Sequence of protein 1:
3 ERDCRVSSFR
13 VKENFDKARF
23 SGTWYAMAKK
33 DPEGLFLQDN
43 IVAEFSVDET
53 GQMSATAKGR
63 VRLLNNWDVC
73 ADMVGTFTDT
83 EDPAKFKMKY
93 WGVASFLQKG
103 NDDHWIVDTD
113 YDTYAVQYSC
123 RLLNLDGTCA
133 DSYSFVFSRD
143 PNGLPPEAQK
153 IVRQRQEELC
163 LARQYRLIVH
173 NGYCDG

Contacts between the two chains:
Residue S97 in protein 1 interacts with residue Y7 in protein 2 (closest heavy-atom distance 3.6 Å).
Residue F38 in protein 1 interacts with residue Y25 in protein 2 (closest heavy-atom distance 4.1 Å).
Residue L65 in protein 1 contacts residue A23 in protein 2 (closest heavy-atom distance 4.1 Å).
Residue W69 in protein 1 interacts with residue Y42 in protein 2 (closest heavy-atom distance 4.0 Å).
Residue Q100 in protein 1 interacts with residue N28 in protein 2 (closest heavy-atom distance 3.0 Å).
Residue W69 in protein 1 contacts residue G37 in protein 2 (closest heavy-atom distance 4.4 Å).
Residue V71 in protein 1 contacts residue A39 in protein 2 (closest heavy-atom distance 3.2 Å).
Residue A96 in protein 1 is in contact with residue Q8 in protein 2 (closest heavy-atom distance 4.3 Å).
Residue Y175 in protein 1 interacts with residue A39 in protein 2 (closest heavy-atom distance 3.8 Å).
Residue L66 in protein 1 contacts residue A23 in protein 2 (closest heavy-atom distance 3.8 Å).
Residue L99 in protein 1 interacts with residue Y30 in protein 2 (closest heavy-atom distance 3.1 Å).
Residue S97 in protein 1 is in contact with residue G9 in protein 2 (closest heavy-atom distance 2.9 Å).
Residue S97 in protein 1 is in contact with residue T6 in protein 2 (closest heavy-atom distance 3.7 Å).
Residue F98 in protein 1 is in contact with residue Y42 in protein 2 (closest heavy-atom distance 4.0 Å).
Residue S97 in protein 1 contacts residue A44 in protein 2 (closest heavy-atom distance 3.2 Å).
Residue L65 in protein 1 contacts residue Y30 in protein 2 (closest heavy-atom distance 3.9 Å).
Residue F98 in protein 1 is in contact with residue Y30 in protein 2 (closest heavy-atom distance 3.4 Å).
Residue L65 in protein 1 is in contact with residue R24 in protein 2 (closest heavy-atom distance 4.8 Å).
Residue L99 in protein 1 contacts residue A44 in protein 2 (closest heavy-atom distance 3.7 Å).
Residue W69 in protein 1 interacts with residue V22 in protein 2 (closest heavy-atom distance 3.9 Å).
Residue W69 in protein 1 interacts with residue Y30 in protein 2 (closest heavy-atom distance 3.7 Å).
Residue A96 in protein 1 contacts residue T6 in protein 2 (closest heavy-atom distance 4.8 Å).
Residue S97 in protein 1 interacts with residue Y30 in protein 2 (closest heavy-atom distance 3.5 Å).
Residue D70 in protein 1 contacts residue G38 in protein 2 (closest heavy-atom distance 4.8 Å).
Residue V63 in protein 1 contacts residue Y25 in protein 2 (closest heavy-atom distance 3.5 Å).
Residue L65 in protein 1 contacts residue Y25 in protein 2 (closest heavy-atom distance 3.7 Å).
Residue Q100 in protein 1 interacts with residue Y25 in protein 2 (closest heavy-atom distance 3.6 Å).
Residue V71 in protein 1 interacts with residue Y42 in protein 2 (closest heavy-atom distance 3.7 Å).
Residue V71 in protein 1 is in contact with residue G38 in protein 2 (closest heavy-atom distance 4.7 Å).
Residue S97 in protein 1 interacts with residue G43 in protein 2 (closest heavy-atom distance 3.7 Å).
Residue C72 in protein 1 contacts residue Y42 in protein 2 (closest heavy-atom distance 2.8 Å).
Residue Q100 in protein 1 is in contact with residue Y30 in protein 2 (closest heavy-atom distance 2.7 Å).
Residue L99 in protein 1 interacts with residue V45 in protein 2 (closest heavy-atom distance 3.8 Å).
Residue W69 in protein 1 is in contact with residue D41 in protein 2 (closest heavy-atom distance 4.7 Å).
Residue L99 in protein 1 is in contact with residue S46 in protein 2 (closest heavy-atom distance 4.1 Å).
Residue S97 in protein 1 interacts with residue Y42 in protein 2 (closest heavy-atom distance 3.7 Å).
Residue Q100 in protein 1 is in contact with residue G26 in protein 2 (closest heavy-atom distance 4.6 Å).
Residue L99 in protein 1 is in contact with residue N28 in protein 2 (closest heavy-atom distance 3.5 Å).
Residue C176 in protein 1 contacts residue Y40 in protein 2 (closest heavy-atom distance 3.9 Å).
Residue N68 in protein 1 is in contact with residue R21 in protein 2 (closest heavy-atom distance 2.8 Å).
Residue C72 in protein 1 interacts with residue Y40 in protein 2 (closest heavy-atom distance 3.4 Å).
Residue A73 in protein 1 contacts residue Y42 in protein 2 (closest heavy-atom distance 3.9 Å).
Residue W69 in protein 1 contacts residue S32 in protein 2 (closest heavy-atom distance 3.7 Å).
Residue S97 in protein 1 contacts residue Q8 in protein 2 (closest heavy-atom distance 3.1 Å).
Residue L37 in protein 1 contacts residue Y25 in protein 2 (closest heavy-atom distance 3.7 Å).
Residue K60 in protein 1 is in contact with residue Y40 in protein 2 (closest heavy-atom distance 3.2 Å).
Residue W69 in protein 1 interacts with residue R21 in protein 2 (closest heavy-atom distance 3.4 Å).
Residue L37 in protein 1 interacts with residue G26 in protein 2 (closest heavy-atom distance 3.5 Å).
Residue R64 in protein 1 contacts residue Y25 in protein 2 (closest heavy-atom distance 3.6 Å).
Residue D70 in protein 1 interacts with residue G37 in protein 2 (closest heavy-atom distance 3.8 Å).
Residue D70 in protein 1 interacts with residue A39 in protein 2 (closest heavy-atom distance 4.6 Å).
Residue L66 in protein 1 contacts residue V22 in protein 2 (closest heavy-atom distance 3.8 Å).
Residue D74 in protein 1 contacts residue Y40 in protein 2 (closest heavy-atom distance 2.9 Å).
Residue W69 in protein 1 interacts with residue F31 in protein 2 (closest heavy-atom distance 3.6 Å).
Residue C72 in protein 1 is in contact with residue A39 in protein 2 (closest heavy-atom distance 2.8 Å).
Residue A73 in protein 1 is in contact with residue Y40 in protein 2 (closest heavy-atom distance 4.2 Å).
Residue Y175 in protein 1 contacts residue G37 in protein 2 (closest heavy-atom distance 3.6 Å).
Residue F98 in protein 1 interacts with residue Y25 in protein 2 (closest heavy-atom distance 4.1 Å).
Residue W69 in protein 1 is in contact with residue A23 in protein 2 (closest heavy-atom distance 3.9 Å).
Residue A96 in protein 1 interacts with residue G9 in protein 2 (closest heavy-atom distance 3.6 Å).

This data describes a binding interaction between two proteins.

Sequence of protein 2:
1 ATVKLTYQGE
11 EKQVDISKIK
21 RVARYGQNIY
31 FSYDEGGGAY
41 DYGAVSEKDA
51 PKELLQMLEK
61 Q